Sequence of chain B:
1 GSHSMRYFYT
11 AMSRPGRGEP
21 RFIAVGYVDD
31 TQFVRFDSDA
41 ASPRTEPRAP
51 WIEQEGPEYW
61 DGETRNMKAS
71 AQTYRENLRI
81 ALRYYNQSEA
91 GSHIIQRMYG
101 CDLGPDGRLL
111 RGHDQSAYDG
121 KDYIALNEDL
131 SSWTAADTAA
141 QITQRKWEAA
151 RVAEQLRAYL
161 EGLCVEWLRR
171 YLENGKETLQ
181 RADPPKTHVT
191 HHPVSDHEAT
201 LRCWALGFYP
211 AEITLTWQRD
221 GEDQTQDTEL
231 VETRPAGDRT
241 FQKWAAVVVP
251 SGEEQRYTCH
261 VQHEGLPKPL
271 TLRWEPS

Interface contacts:
Residue S70 in chain B contacts residue F3 in chain A (closest heavy-atom distance 4.3 Å).
Residue Y74 in chain B interacts with residue E5 in chain A (closest heavy-atom distance 3.9 Å).
Residue M5 in chain B contacts residue V1 in chain A (closest heavy-atom distance 4.2 Å).
Residue N77 in chain B interacts with residue G8 in chain A (closest heavy-atom distance 3.4 Å).
Residue N66 in chain B is in contact with residue F3 in chain A (closest heavy-atom distance 2.8 Å).
Residue Y9 in chain B contacts residue E5 in chain A (closest heavy-atom distance 3.9 Å).
Residue Y123 in chain B interacts with residue W9 in chain A (closest heavy-atom distance 3.5 Å).
Residue W147 in chain B interacts with residue W9 in chain A (closest heavy-atom distance 3.8 Å).
Residue Y74 in chain B is in contact with residue W9 in chain A (closest heavy-atom distance 4.5 Å).
Residue R97 in chain B contacts residue F3 in chain A (closest heavy-atom distance 3.6 Å).
Residue T143 in chain B contacts residue G8 in chain A (closest heavy-atom distance 4.8 Å).
Residue A117 in chain B contacts residue W9 in chain A (closest heavy-atom distance 4.0 Å).
Residue S70 in chain B interacts with residue E5 in chain A (closest heavy-atom distance 3.5 Å).
Residue Y9 in chain B interacts with residue F3 in chain A (closest heavy-atom distance 4.2 Å).
Residue K146 in chain B contacts residue G8 in chain A (closest heavy-atom distance 3.7 Å).
Residue A150 in chain B is in contact with residue V7 in chain A (closest heavy-atom distance 4.6 Å).
Residue Y9 in chain B interacts with residue S2 in chain A (closest heavy-atom distance 4.0 Å).
Residue L156 in chain B interacts with residue F3 in chain A (closest heavy-atom distance 3.7 Å).
Residue E63 in chain B contacts residue S2 in chain A (closest heavy-atom distance 2.7 Å).
Residue N66 in chain B is in contact with residue S2 in chain A (closest heavy-atom distance 2.9 Å).
Residue N66 in chain B is in contact with residue I4 in chain A (closest heavy-atom distance 3.6 Å).
Residue Y171 in chain B is in contact with residue V1 in chain A (closest heavy-atom distance 3.1 Å).
Residue Y99 in chain B contacts residue F3 in chain A (closest heavy-atom distance 2.9 Å).
Residue Y159 in chain B is in contact with residue S2 in chain A (closest heavy-atom distance 3.8 Å).
Residue T73 in chain B interacts with residue E5 in chain A (closest heavy-atom distance 3.7 Å).
Residue M67 in chain B is in contact with residue S2 in chain A (closest heavy-atom distance 3.4 Å).
Residue Y59 in chain B contacts residue V1 in chain A (closest heavy-atom distance 3.5 Å).
Residue Y118 in chain B contacts residue W9 in chain A (closest heavy-atom distance 4.2 Å).
Residue Q155 in chain B interacts with residue F6 in chain A (closest heavy-atom distance 3.2 Å).
Residue A150 in chain B contacts residue F6 in chain A (closest heavy-atom distance 4.4 Å).
Residue I142 in chain B contacts residue W9 in chain A (closest heavy-atom distance 4.8 Å).
Residue Y99 in chain B is in contact with residue S2 in chain A (closest heavy-atom distance 3.4 Å).
Residue V152 in chain B contacts residue V7 in chain A (closest heavy-atom distance 3.4 Å).
Residue N77 in chain B is in contact with residue W9 in chain A (closest heavy-atom distance 2.9 Å).
Residue M67 in chain B is in contact with residue F3 in chain A (closest heavy-atom distance 4.8 Å).
Residue T73 in chain B interacts with residue G8 in chain A (closest heavy-atom distance 4.7 Å).
Residue V152 in chain B is in contact with residue F6 in chain A (closest heavy-atom distance 3.8 Å).
Residue W167 in chain B is in contact with residue V1 in chain A (closest heavy-atom distance 3.2 Å).
Residue K146 in chain B is in contact with residue W9 in chain A (closest heavy-atom distance 3.5 Å).
Residue S116 in chain B interacts with residue W9 in chain A (closest heavy-atom distance 4.0 Å).
Residue W147 in chain B contacts residue V7 in chain A (closest heavy-atom distance 3.4 Å).
Residue Y159 in chain B contacts residue F3 in chain A (closest heavy-atom distance 3.7 Å).
Residue W147 in chain B interacts with residue G8 in chain A (closest heavy-atom distance 2.9 Å).
Residue T73 in chain B interacts with residue V7 in chain A (closest heavy-atom distance 4.0 Å).
Residue Y84 in chain B interacts with residue W9 in chain A (closest heavy-atom distance 2.6 Å).
Residue I80 in chain B contacts residue W9 in chain A (closest heavy-atom distance 4.0 Å).
Residue I80 in chain B is in contact with residue G8 in chain A (closest heavy-atom distance 4.8 Å).
Residue E63 in chain B interacts with residue V1 in chain A (closest heavy-atom distance 3.4 Å).
Residue Y159 in chain B contacts residue V1 in chain A (closest heavy-atom distance 2.6 Å).
Residue Y7 in chain B contacts residue S2 in chain A (closest heavy-atom distance 3.5 Å).
Residue Y7 in chain B contacts residue V1 in chain A (closest heavy-atom distance 3.1 Å).
Residue R97 in chain B contacts residue E5 in chain A (closest heavy-atom distance 2.7 Å).
Residue N66 in chain B interacts with residue E5 in chain A (closest heavy-atom distance 4.5 Å).
Residue A81 in chain B interacts with residue W9 in chain A (closest heavy-atom distance 4.1 Å).
Residue R151 in chain B interacts with residue F6 in chain A (closest heavy-atom distance 4.8 Å).
Residue T143 in chain B contacts residue W9 in chain A (closest heavy-atom distance 2.7 Å).
Residue Q155 in chain B is in contact with residue F3 in chain A (closest heavy-atom distance 4.4 Å).
Residue I95 in chain B interacts with residue W9 in chain A (closest heavy-atom distance 3.6 Å).
Residue K146 in chain B contacts residue V7 in chain A (closest heavy-atom distance 4.5 Å).

These two protein chains interact to form a complex.

Sequence of chain A:
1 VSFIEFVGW